Sequence of the second protein:
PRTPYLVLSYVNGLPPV

Sequence of the first protein:
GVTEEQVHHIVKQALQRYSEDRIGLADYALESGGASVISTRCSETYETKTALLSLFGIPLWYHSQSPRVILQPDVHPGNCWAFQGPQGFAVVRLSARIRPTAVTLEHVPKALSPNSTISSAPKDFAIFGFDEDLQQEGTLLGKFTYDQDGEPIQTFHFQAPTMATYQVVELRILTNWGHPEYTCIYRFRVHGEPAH

Interface contacts:
Residue Y68 in the first protein is in contact with residue V28 in the second protein (closest heavy-atom distance 3.8 Å).
Residue T56 in the first protein interacts with residue G30 in the second protein (closest heavy-atom distance 2.6 Å).
Residue C190 in the first protein interacts with residue V34 in the second protein (closest heavy-atom distance 3.6 Å).
Residue L61 in the first protein is in contact with residue P21 in the second protein (closest heavy-atom distance 4.0 Å).
Residue C86 in the first protein is in contact with residue V34 in the second protein (closest heavy-atom distance 4.1 Å).
Residue L59 in the first protein is in contact with residue L25 in the second protein (closest heavy-atom distance 4.1 Å).
Residue F62 in the first protein contacts residue T20 in the second protein (closest heavy-atom distance 4.7 Å).
Residue L59 in the first protein is in contact with residue V24 in the second protein (closest heavy-atom distance 3.2 Å).
Residue F62 in the first protein contacts residue Y22 in the second protein (closest heavy-atom distance 4.8 Å).
Residue A57 in the first protein contacts residue Y27 in the second protein (closest heavy-atom distance 3.6 Å).
Residue L58 in the first protein contacts residue V28 in the second protein (closest heavy-atom distance 4.3 Å).
Residue Y188 in the first protein contacts residue P32 in the second protein (closest heavy-atom distance 4.2 Å).
Residue S60 in the first protein interacts with residue Y22 in the second protein (closest heavy-atom distance 3.9 Å).
Residue V114 in the first protein interacts with residue V34 in the second protein (closest heavy-atom distance 4.5 Å).
Residue L58 in the first protein interacts with residue S26 in the second protein (closest heavy-atom distance 2.8 Å).
Residue A57 in the first protein contacts residue L25 in the second protein (closest heavy-atom distance 3.6 Å).
Residue F62 in the first protein is in contact with residue P21 in the second protein (closest heavy-atom distance 3.9 Å).
Residue Y52 in the first protein contacts residue P33 in the second protein (closest heavy-atom distance 3.9 Å).
Residue Y188 in the first protein contacts residue P33 in the second protein (closest heavy-atom distance 3.5 Å).
Residue K55 in the first protein is in contact with residue V28 in the second protein (closest heavy-atom distance 4.3 Å).
Residue H113 in the first protein contacts residue V34 in the second protein (closest heavy-atom distance 4.0 Å).
Residue T54 in the first protein interacts with residue P32 in the second protein (closest heavy-atom distance 4.4 Å).
Residue L58 in the first protein contacts residue Y27 in the second protein (closest heavy-atom distance 4.9 Å).
Residue A88 in the first protein contacts residue P33 in the second protein (closest heavy-atom distance 3.6 Å).
Residue L66 in the first protein interacts with residue L23 in the second protein (closest heavy-atom distance 3.8 Å).
Residue A57 in the first protein is in contact with residue S26 in the second protein (closest heavy-atom distance 3.7 Å).
Residue C86 in the first protein is in contact with residue P33 in the second protein (closest heavy-atom distance 3.6 Å).
Residue T56 in the first protein is in contact with residue V28 in the second protein (closest heavy-atom distance 3.0 Å).
Residue L58 in the first protein interacts with residue L25 in the second protein (closest heavy-atom distance 3.4 Å).
Residue K55 in the first protein contacts residue N29 in the second protein (closest heavy-atom distance 3.4 Å).
Residue S60 in the first protein contacts residue L23 in the second protein (closest heavy-atom distance 3.5 Å).
Residue G84 in the first protein contacts residue P33 in the second protein (closest heavy-atom distance 3.6 Å).
Residue T56 in the first protein contacts residue N29 in the second protein (closest heavy-atom distance 2.9 Å).
Residue L59 in the first protein interacts with residue L23 in the second protein (closest heavy-atom distance 4.2 Å).
Residue F62 in the first protein contacts residue R19 in the second protein (closest heavy-atom distance 3.9 Å).
Residue S60 in the first protein interacts with residue V24 in the second protein (closest heavy-atom distance 2.8 Å).
Residue L61 in the first protein interacts with residue Y22 in the second protein (closest heavy-atom distance 3.5 Å).
Residue T54 in the first protein interacts with residue N29 in the second protein (closest heavy-atom distance 3.1 Å).
Residue Y188 in the first protein contacts residue V34 in the second protein (closest heavy-atom distance 3.3 Å).
Residue T56 in the first protein contacts residue S26 in the second protein (closest heavy-atom distance 3.2 Å).
Residue L61 in the first protein interacts with residue L23 in the second protein (closest heavy-atom distance 4.0 Å).
Residue L58 in the first protein is in contact with residue V24 in the second protein (closest heavy-atom distance 3.5 Å).
Residue S126 in the first protein is in contact with residue V34 in the second protein (closest heavy-atom distance 2.8 Å).
Residue T56 in the first protein is in contact with residue Y27 in the second protein (closest heavy-atom distance 3.3 Å).
Residue T54 in the first protein is in contact with residue L31 in the second protein (closest heavy-atom distance 4.2 Å).
Residue Y192 in the first protein is in contact with residue V34 in the second protein (closest heavy-atom distance 2.7 Å).
Residue C190 in the first protein contacts residue P33 in the second protein (closest heavy-atom distance 3.7 Å).
Residue T56 in the first protein is in contact with residue L31 in the second protein (closest heavy-atom distance 4.0 Å).
Residue T54 in the first protein is in contact with residue P33 in the second protein (closest heavy-atom distance 3.9 Å).
Residue P83 in the first protein interacts with residue V34 in the second protein (closest heavy-atom distance 4.1 Å).
Residue G84 in the first protein is in contact with residue V34 in the second protein (closest heavy-atom distance 4.0 Å).
Residue T56 in the first protein interacts with residue P32 in the second protein (closest heavy-atom distance 4.0 Å).

The following describes two proteins that form a bound complex.